Sequence of chain B:
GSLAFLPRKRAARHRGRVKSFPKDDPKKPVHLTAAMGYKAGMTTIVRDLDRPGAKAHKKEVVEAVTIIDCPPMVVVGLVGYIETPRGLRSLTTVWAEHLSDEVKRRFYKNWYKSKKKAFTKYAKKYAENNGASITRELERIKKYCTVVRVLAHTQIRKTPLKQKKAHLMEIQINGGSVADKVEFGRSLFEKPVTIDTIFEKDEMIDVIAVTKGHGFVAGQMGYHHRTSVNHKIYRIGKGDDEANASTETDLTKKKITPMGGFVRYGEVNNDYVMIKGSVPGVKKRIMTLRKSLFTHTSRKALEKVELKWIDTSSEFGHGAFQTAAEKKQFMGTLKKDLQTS

Residue-level contacts at the interface:
Residue R147 in chain B contacts residue R93 in chain A (closest heavy-atom distance 3.5 Å).
Residue E211 in chain B contacts residue R29 in chain A (closest heavy-atom distance 2.6 Å).
Residue S198 in chain B is in contact with residue Q42 in chain A (closest heavy-atom distance 3.9 Å).
Residue K39 in chain B is in contact with residue L30 in chain A (closest heavy-atom distance 3.7 Å).
Residue H346 in chain B interacts with residue F17 in chain A (closest heavy-atom distance 3.6 Å).
Residue S348 in chain B is in contact with residue F17 in chain A (closest heavy-atom distance 3.8 Å).
Residue H346 in chain B is in contact with residue A22 in chain A (closest heavy-atom distance 3.5 Å).
Residue R147 in chain B is in contact with residue G88 in chain A (closest heavy-atom distance 3.3 Å).
Residue T208 in chain B interacts with residue I40 in chain A (closest heavy-atom distance 3.6 Å).
Residue E214 in chain B contacts residue R29 in chain A (closest heavy-atom distance 3.3 Å).
Residue T208 in chain B contacts residue L33 in chain A (closest heavy-atom distance 3.1 Å).
Residue R151 in chain B interacts with residue K94 in chain A (closest heavy-atom distance 3.2 Å).
Residue Y155 in chain B contacts residue I91 in chain A (closest heavy-atom distance 3.9 Å).
Residue P40 in chain B contacts residue S34 in chain A (closest heavy-atom distance 3.3 Å).
Residue E150 in chain B is in contact with residue I91 in chain A (closest heavy-atom distance 3.6 Å).
Residue R147 in chain B contacts residue G92 in chain A (closest heavy-atom distance 3.0 Å).
Residue K202 in chain B contacts residue A41 in chain A (closest heavy-atom distance 2.4 Å).
Residue T345 in chain B is in contact with residue K18 in chain A (closest heavy-atom distance 3.1 Å).
Residue F195 in chain B contacts residue M38 in chain A (closest heavy-atom distance 3.5 Å).
Residue V41 in chain B is in contact with residue S34 in chain A (closest heavy-atom distance 3.2 Å).
Residue T205 in chain B contacts residue K36 in chain A (closest heavy-atom distance 2.8 Å).
Residue L352 in chain B is in contact with residue A22 in chain A (closest heavy-atom distance 3.7 Å).
Residue E148 in chain B interacts with residue K94 in chain A (closest heavy-atom distance 4.0 Å).
Residue A143 in chain B is in contact with residue S87 in chain A (closest heavy-atom distance 3.2 Å).
Residue T347 in chain B interacts with residue F17 in chain A (closest heavy-atom distance 3.8 Å).
Residue K202 in chain B contacts residue Q42 in chain A (closest heavy-atom distance 4.1 Å).
Residue P40 in chain B contacts residue L30 in chain A (closest heavy-atom distance 3.4 Å).
Residue P203 in chain B is in contact with residue I40 in chain A (closest heavy-atom distance 3.6 Å).
Residue L352 in chain B is in contact with residue I21 in chain A (closest heavy-atom distance 3.9 Å).
Residue T208 in chain B contacts residue K36 in chain A (closest heavy-atom distance 2.2 Å).
Residue K202 in chain B interacts with residue I40 in chain A (closest heavy-atom distance 3.7 Å).
Residue T208 in chain B interacts with residue L37 in chain A (closest heavy-atom distance 3.0 Å).
Residue T345 in chain B contacts residue E26 in chain A (closest heavy-atom distance 3.3 Å).
Residue R151 in chain B is in contact with residue I91 in chain A (closest heavy-atom distance 3.3 Å).
Residue A143 in chain B interacts with residue G88 in chain A (closest heavy-atom distance 3.2 Å).
Residue D207 in chain B contacts residue L33 in chain A (closest heavy-atom distance 3.9 Å).
Residue R147 in chain B contacts residue S90 in chain A (closest heavy-atom distance 3.6 Å).
Residue K202 in chain B is in contact with residue A43 in chain A (closest heavy-atom distance 3.6 Å).
Residue H42 in chain B interacts with residue L30 in chain A (closest heavy-atom distance 3.4 Å).
Residue R349 in chain B is in contact with residue I21 in chain A (closest heavy-atom distance 3.4 Å).
Residue K154 in chain B interacts with residue I91 in chain A (closest heavy-atom distance 3.6 Å).
Residue L43 in chain B is in contact with residue L37 in chain A (closest heavy-atom distance 3.5 Å).
Residue T146 in chain B is in contact with residue S87 in chain A (closest heavy-atom distance 4.0 Å).
Residue S198 in chain B contacts residue A41 in chain A (closest heavy-atom distance 2.6 Å).
Residue F195 in chain B contacts residue L37 in chain A (closest heavy-atom distance 3.4 Å).
Residue R349 in chain B interacts with residue F17 in chain A (closest heavy-atom distance 3.6 Å).
Residue F210 in chain B is in contact with residue L33 in chain A (closest heavy-atom distance 3.3 Å).
Residue G142 in chain B contacts residue S87 in chain A (closest heavy-atom distance 3.9 Å).
Residue I209 in chain B interacts with residue L33 in chain A (closest heavy-atom distance 3.4 Å).
Residue T347 in chain B is in contact with residue K18 in chain A (closest heavy-atom distance 3.5 Å).
Residue A143 in chain B is in contact with residue K86 in chain A (closest heavy-atom distance 3.2 Å).
Residue H346 in chain B interacts with residue E26 in chain A (closest heavy-atom distance 3.2 Å).
Residue E211 in chain B interacts with residue L33 in chain A (closest heavy-atom distance 3.5 Å).
Residue T347 in chain B is in contact with residue H14 in chain A (closest heavy-atom distance 4.1 Å).
Residue R151 in chain B contacts residue G92 in chain A (closest heavy-atom distance 3.1 Å).
Residue T146 in chain B contacts residue G88 in chain A (closest heavy-atom distance 3.5 Å).
Residue T146 in chain B contacts residue K89 in chain A (closest heavy-atom distance 3.8 Å).
Residue E150 in chain B is in contact with residue K89 in chain A (closest heavy-atom distance 3.8 Å).
Residue D207 in chain B is in contact with residue K36 in chain A (closest heavy-atom distance 3.4 Å).
Residue D213 in chain B interacts with residue R29 in chain A (closest heavy-atom distance 4.0 Å).

Sequence of chain A:
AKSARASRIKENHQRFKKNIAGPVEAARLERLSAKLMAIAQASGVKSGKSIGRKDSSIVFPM

This data describes a binding interaction between two proteins.